These two protein chains interact to form a complex.

Sequence of the first protein:
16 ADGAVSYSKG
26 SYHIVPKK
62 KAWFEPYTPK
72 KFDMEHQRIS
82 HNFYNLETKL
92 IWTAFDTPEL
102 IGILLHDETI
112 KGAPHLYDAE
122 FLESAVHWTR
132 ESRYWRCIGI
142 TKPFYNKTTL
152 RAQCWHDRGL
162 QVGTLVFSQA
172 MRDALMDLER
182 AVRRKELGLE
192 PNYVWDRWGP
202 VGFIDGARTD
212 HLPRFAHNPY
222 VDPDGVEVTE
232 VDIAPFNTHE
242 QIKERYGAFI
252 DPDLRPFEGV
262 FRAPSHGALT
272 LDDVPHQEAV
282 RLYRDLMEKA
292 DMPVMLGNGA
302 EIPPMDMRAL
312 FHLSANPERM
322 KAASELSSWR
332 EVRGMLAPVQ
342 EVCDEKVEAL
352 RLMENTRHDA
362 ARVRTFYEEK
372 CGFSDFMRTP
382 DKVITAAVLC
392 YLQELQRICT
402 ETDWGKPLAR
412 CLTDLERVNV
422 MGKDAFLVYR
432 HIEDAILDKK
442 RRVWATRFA

Sequence of the second protein:
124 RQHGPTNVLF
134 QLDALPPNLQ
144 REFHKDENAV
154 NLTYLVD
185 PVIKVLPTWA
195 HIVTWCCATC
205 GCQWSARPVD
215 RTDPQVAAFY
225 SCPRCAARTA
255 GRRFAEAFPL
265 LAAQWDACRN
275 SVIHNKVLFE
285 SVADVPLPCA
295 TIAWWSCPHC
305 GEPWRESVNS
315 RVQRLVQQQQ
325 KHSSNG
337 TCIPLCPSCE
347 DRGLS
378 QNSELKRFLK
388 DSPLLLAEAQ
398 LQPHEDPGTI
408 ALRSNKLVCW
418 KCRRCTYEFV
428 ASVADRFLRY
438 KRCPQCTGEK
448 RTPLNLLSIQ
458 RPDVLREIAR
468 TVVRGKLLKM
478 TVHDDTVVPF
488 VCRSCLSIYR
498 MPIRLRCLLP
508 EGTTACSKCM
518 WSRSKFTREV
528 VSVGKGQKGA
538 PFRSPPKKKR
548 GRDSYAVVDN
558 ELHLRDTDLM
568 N

Residue-level contacts at the interface:
Residue G373 in the first protein interacts with residue R211 in the second protein (closest heavy-atom distance 3.1 Å).
Residue P224 in the first protein contacts residue C416 in the second protein (closest heavy-atom distance 4.3 Å).
Residue S375 in the first protein is in contact with residue K280 in the second protein (closest heavy-atom distance 3.8 Å).
Residue E259 in the first protein is in contact with residue L158 in the second protein (closest heavy-atom distance 3.3 Å).
Residue A208 in the first protein interacts with residue L451 in the second protein (closest heavy-atom distance 3.6 Å).
Residue P305 in the first protein is in contact with residue S209 in the second protein (closest heavy-atom distance 3.7 Å).
Residue G300 in the first protein contacts residue Y224 in the second protein (closest heavy-atom distance 3.1 Å).
Residue M296 in the first protein contacts residue P227 in the second protein (closest heavy-atom distance 4.0 Å).
Residue M293 in the first protein is in contact with residue G205 in the second protein (closest heavy-atom distance 4.1 Å).
Residue A264 in the first protein contacts residue Y157 in the second protein (closest heavy-atom distance 3.4 Å).
Residue R398 in the first protein interacts with residue Y157 in the second protein (closest heavy-atom distance 4.2 Å).
Residue G260 in the first protein contacts residue H195 in the second protein (closest heavy-atom distance 3.1 Å).
Residue G300 in the first protein interacts with residue F223 in the second protein (closest heavy-atom distance 3.6 Å).
Residue P257 in the first protein interacts with residue L190 in the second protein (closest heavy-atom distance 4.0 Å).
Residue M293 in the first protein contacts residue C206 in the second protein (closest heavy-atom distance 4.2 Å).
Residue V261 in the first protein interacts with residue H195 in the second protein (closest heavy-atom distance 3.4 Å).
Residue R198 in the first protein contacts residue E425 in the second protein (closest heavy-atom distance 3.3 Å).
Residue F258 in the first protein interacts with residue H195 in the second protein (closest heavy-atom distance 4.4 Å).
Residue G300 in the first protein contacts residue S209 in the second protein (closest heavy-atom distance 3.6 Å).
Residue R256 in the first protein interacts with residue H195 in the second protein (closest heavy-atom distance 4.5 Å).
Residue V261 in the first protein interacts with residue A194 in the second protein (closest heavy-atom distance 3.7 Å).
Residue A301 in the first protein interacts with residue S209 in the second protein (closest heavy-atom distance 4.2 Å).
Residue C372 in the first protein contacts residue A194 in the second protein (closest heavy-atom distance 4.2 Å).
Residue K371 in the first protein interacts with residue R211 in the second protein (closest heavy-atom distance 2.4 Å).
Residue P304 in the first protein interacts with residue S209 in the second protein (closest heavy-atom distance 3.3 Å).
Residue R256 in the first protein contacts residue W193 in the second protein (closest heavy-atom distance 3.2 Å).
Residue K371 in the first protein interacts with residue A194 in the second protein (closest heavy-atom distance 4.2 Å).
Residue R256 in the first protein is in contact with residue L190 in the second protein (closest heavy-atom distance 4.3 Å).
Residue M306 in the first protein interacts with residue N154 in the second protein (closest heavy-atom distance 3.3 Å).
Residue P305 in the first protein interacts with residue N154 in the second protein (closest heavy-atom distance 4.3 Å).
Residue E370 in the first protein contacts residue R211 in the second protein (closest heavy-atom distance 2.8 Å).
Residue P224 in the first protein contacts residue V427 in the second protein (closest heavy-atom distance 3.7 Å).
Residue P257 in the first protein contacts residue W193 in the second protein (closest heavy-atom distance 4.0 Å).
Residue E259 in the first protein is in contact with residue H195 in the second protein (closest heavy-atom distance 4.0 Å).
Residue T210 in the first protein contacts residue P450 in the second protein (closest heavy-atom distance 3.6 Å).
Residue P257 in the first protein contacts residue T192 in the second protein (closest heavy-atom distance 3.2 Å).
Residue M293 in the first protein is in contact with residue Q207 in the second protein (closest heavy-atom distance 3.4 Å).
Residue G260 in the first protein contacts residue L158 in the second protein (closest heavy-atom distance 4.4 Å).
Residue N299 in the first protein contacts residue D288 in the second protein (closest heavy-atom distance 3.4 Å).
Residue S375 in the first protein contacts residue I277 in the second protein (closest heavy-atom distance 3.2 Å).
Residue P257 in the first protein is in contact with residue A194 in the second protein (closest heavy-atom distance 3.2 Å).
Residue P265 in the first protein contacts residue Y157 in the second protein (closest heavy-atom distance 3.7 Å).
Residue R398 in the first protein contacts residue D160 in the second protein (closest heavy-atom distance 2.6 Å).
Residue D376 in the first protein interacts with residue H278 in the second protein (closest heavy-atom distance 2.7 Å).
Residue N299 in the first protein contacts residue E284 in the second protein (closest heavy-atom distance 4.2 Å).
Residue R334 in the first protein contacts residue E150 in the second protein (closest heavy-atom distance 4.0 Å).
Residue R379 in the first protein interacts with residue H278 in the second protein (closest heavy-atom distance 3.2 Å).
Residue N299 in the first protein contacts residue F223 in the second protein (closest heavy-atom distance 2.7 Å).
Residue A301 in the first protein interacts with residue P227 in the second protein (closest heavy-atom distance 3.9 Å).
Residue M296 in the first protein is in contact with residue Q207 in the second protein (closest heavy-atom distance 4.1 Å).
Residue A301 in the first protein is in contact with residue W208 in the second protein (closest heavy-atom distance 3.7 Å).
Residue G260 in the first protein interacts with residue Y157 in the second protein (closest heavy-atom distance 3.2 Å).
Residue E342 in the first protein is in contact with residue Q125 in the second protein (closest heavy-atom distance 3.5 Å).
Residue F258 in the first protein contacts residue A194 in the second protein (closest heavy-atom distance 3.6 Å).
Residue R263 in the first protein is in contact with residue Y157 in the second protein (closest heavy-atom distance 3.1 Å).
Residue P305 in the first protein contacts residue I196 in the second protein (closest heavy-atom distance 4.0 Å).
Residue A208 in the first protein is in contact with residue P450 in the second protein (closest heavy-atom distance 3.2 Å).
Residue C372 in the first protein is in contact with residue R211 in the second protein (closest heavy-atom distance 3.2 Å).
Residue M296 in the first protein interacts with residue C206 in the second protein (closest heavy-atom distance 4.2 Å).
Residue P257 in the first protein interacts with residue H195 in the second protein (closest heavy-atom distance 3.3 Å).